Sequence of protein 1:
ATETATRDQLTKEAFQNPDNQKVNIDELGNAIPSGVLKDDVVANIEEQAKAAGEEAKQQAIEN

Residue-level contacts at the interface:
Residue N166 in protein 2 interacts with residue L29 in protein 1 (closest heavy-atom distance 4.9 Å).
Residue N166 in protein 2 interacts with residue N31 in protein 1 (closest heavy-atom distance 2.8 Å).
Residue L168 in protein 2 is in contact with residue N31 in protein 1 (closest heavy-atom distance 3.2 Å).

Sequence of protein 2:
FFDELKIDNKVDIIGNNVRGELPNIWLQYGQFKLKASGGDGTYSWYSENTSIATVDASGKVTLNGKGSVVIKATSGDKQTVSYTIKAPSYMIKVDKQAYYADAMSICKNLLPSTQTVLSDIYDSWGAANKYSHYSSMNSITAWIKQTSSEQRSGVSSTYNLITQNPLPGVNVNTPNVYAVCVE

These two protein chains interact to form a complex.